Sequence of the first protein:
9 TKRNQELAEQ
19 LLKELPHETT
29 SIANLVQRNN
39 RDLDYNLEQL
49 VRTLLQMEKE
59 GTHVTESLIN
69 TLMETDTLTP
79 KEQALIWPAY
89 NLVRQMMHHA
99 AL

This data describes a binding interaction between two proteins.

Contacts between the two chains:
Residue E26 in the second protein interacts with residue R50 in the first protein (closest heavy-atom distance 2.8 Å).
Residue K57 in the second protein is in contact with residue E17 in the first protein (closest heavy-atom distance 3.6 Å).
Residue Q54 in the second protein interacts with residue L20 in the first protein (closest heavy-atom distance 3.2 Å).
Residue L20 in the second protein is in contact with residue Q54 in the first protein (closest heavy-atom distance 3.7 Å).
Residue K57 in the second protein interacts with residue L20 in the first protein (closest heavy-atom distance 3.7 Å).
Residue L20 in the second protein interacts with residue L53 in the first protein (closest heavy-atom distance 3.8 Å).
Residue R39 in the second protein interacts with residue R39 in the first protein (closest heavy-atom distance 2.9 Å).
Residue Q13 in the second protein is in contact with residue E56 in the first protein (closest heavy-atom distance 3.5 Å).
Residue E46 in the second protein is in contact with residue P24 in the first protein (closest heavy-atom distance 3.6 Å).
Residue E46 in the second protein interacts with residue L23 in the first protein (closest heavy-atom distance 3.6 Å).
Residue Y43 in the second protein is in contact with residue S29 in the first protein (closest heavy-atom distance 3.3 Å).
Residue N12 in the second protein contacts residue M95 in the first protein (closest heavy-atom distance 3.4 Å).
Residue A16 in the second protein contacts residue K57 in the first protein (closest heavy-atom distance 3.5 Å).
Residue R50 in the second protein interacts with residue P24 in the first protein (closest heavy-atom distance 3.7 Å).
Residue T28 in the second protein interacts with residue Y43 in the first protein (closest heavy-atom distance 3.2 Å).
Residue M95 in the second protein contacts residue L19 in the first protein (closest heavy-atom distance 3.9 Å).
Residue L53 in the second protein contacts residue L20 in the first protein (closest heavy-atom distance 3.8 Å).
Residue L15 in the second protein is in contact with residue A99 in the first protein (closest heavy-atom distance 3.6 Å).
Residue L19 in the second protein contacts residue M95 in the first protein (closest heavy-atom distance 3.7 Å).
Residue D40 in the second protein interacts with residue R36 in the first protein (closest heavy-atom distance 2.8 Å).
Residue H61 in the second protein interacts with residue N12 in the first protein (closest heavy-atom distance 3.4 Å).
Residue T27 in the second protein is in contact with residue Y43 in the first protein (closest heavy-atom distance 2.6 Å).
Residue A99 in the second protein interacts with residue R11 in the first protein (closest heavy-atom distance 3.1 Å).
Residue A16 in the second protein is in contact with residue E56 in the first protein (closest heavy-atom distance 3.6 Å).
Residue Q13 in the second protein interacts with residue K57 in the first protein (closest heavy-atom distance 3.0 Å).
Residue P24 in the second protein is in contact with residue R50 in the first protein (closest heavy-atom distance 3.5 Å).
Residue K57 in the second protein is in contact with residue Q13 in the first protein (closest heavy-atom distance 3.2 Å).
Residue L23 in the second protein is in contact with residue E46 in the first protein (closest heavy-atom distance 3.8 Å).
Residue Q47 in the second protein is in contact with residue E26 in the first protein (closest heavy-atom distance 3.0 Å).
Residue Y43 in the second protein contacts residue N32 in the first protein (closest heavy-atom distance 3.4 Å).
Residue E26 in the second protein contacts residue E46 in the first protein (closest heavy-atom distance 3.7 Å).
Residue R50 in the second protein is in contact with residue L20 in the first protein (closest heavy-atom distance 3.7 Å).
Residue L23 in the second protein interacts with residue R50 in the first protein (closest heavy-atom distance 3.8 Å).
Residue A98 in the second protein contacts residue L15 in the first protein (closest heavy-atom distance 3.7 Å).
Residue N32 in the second protein is in contact with residue Y43 in the first protein (closest heavy-atom distance 3.3 Å).
Residue K57 in the second protein interacts with residue A16 in the first protein (closest heavy-atom distance 3.5 Å).
Residue Y43 in the second protein interacts with residue T27 in the first protein (closest heavy-atom distance 2.8 Å).
Residue L53 in the second protein interacts with residue A16 in the first protein (closest heavy-atom distance 3.7 Å).
Residue R36 in the second protein is in contact with residue R36 in the first protein (closest heavy-atom distance 3.4 Å).
Residue P24 in the second protein contacts residue E46 in the first protein (closest heavy-atom distance 3.8 Å).
Residue L20 in the second protein is in contact with residue K57 in the first protein (closest heavy-atom distance 3.9 Å).
Residue M94 in the second protein interacts with residue L23 in the first protein (closest heavy-atom distance 3.3 Å).
Residue S29 in the second protein is in contact with residue Q47 in the first protein (closest heavy-atom distance 3.3 Å).
Residue E26 in the second protein contacts residue Q47 in the first protein (closest heavy-atom distance 3.1 Å).
Residue A16 in the second protein contacts residue L53 in the first protein (closest heavy-atom distance 3.6 Å).
Residue M95 in the second protein interacts with residue N12 in the first protein (closest heavy-atom distance 3.4 Å).
Residue E56 in the second protein is in contact with residue A16 in the first protein (closest heavy-atom distance 3.7 Å).
Residue L19 in the second protein interacts with residue M94 in the first protein (closest heavy-atom distance 3.6 Å).
Residue R50 in the second protein is in contact with residue E26 in the first protein (closest heavy-atom distance 2.9 Å).
Residue E56 in the second protein contacts residue Q13 in the first protein (closest heavy-atom distance 3.4 Å).
Residue G59 in the second protein is in contact with residue Q13 in the first protein (closest heavy-atom distance 3.6 Å).
Residue N12 in the second protein contacts residue H61 in the first protein (closest heavy-atom distance 3.8 Å).
Residue M94 in the second protein contacts residue L19 in the first protein (closest heavy-atom distance 3.5 Å).
Residue N12 in the second protein interacts with residue E56 in the first protein (closest heavy-atom distance 3.3 Å).
Residue R36 in the second protein interacts with residue D40 in the first protein (closest heavy-atom distance 2.8 Å).
Residue E56 in the second protein is in contact with residue N12 in the first protein (closest heavy-atom distance 3.4 Å).
Residue S29 in the second protein is in contact with residue Y43 in the first protein (closest heavy-atom distance 3.3 Å).
Residue R50 in the second protein contacts residue L23 in the first protein (closest heavy-atom distance 3.5 Å).
Residue Y43 in the second protein is in contact with residue E26 in the first protein (closest heavy-atom distance 3.9 Å).
Residue Y43 in the second protein contacts residue T28 in the first protein (closest heavy-atom distance 3.5 Å).

Sequence of the second protein:
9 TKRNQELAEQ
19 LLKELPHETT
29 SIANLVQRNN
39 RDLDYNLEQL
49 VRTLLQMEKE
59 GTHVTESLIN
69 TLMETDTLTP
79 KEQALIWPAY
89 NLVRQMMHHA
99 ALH